Sequence of the second protein:
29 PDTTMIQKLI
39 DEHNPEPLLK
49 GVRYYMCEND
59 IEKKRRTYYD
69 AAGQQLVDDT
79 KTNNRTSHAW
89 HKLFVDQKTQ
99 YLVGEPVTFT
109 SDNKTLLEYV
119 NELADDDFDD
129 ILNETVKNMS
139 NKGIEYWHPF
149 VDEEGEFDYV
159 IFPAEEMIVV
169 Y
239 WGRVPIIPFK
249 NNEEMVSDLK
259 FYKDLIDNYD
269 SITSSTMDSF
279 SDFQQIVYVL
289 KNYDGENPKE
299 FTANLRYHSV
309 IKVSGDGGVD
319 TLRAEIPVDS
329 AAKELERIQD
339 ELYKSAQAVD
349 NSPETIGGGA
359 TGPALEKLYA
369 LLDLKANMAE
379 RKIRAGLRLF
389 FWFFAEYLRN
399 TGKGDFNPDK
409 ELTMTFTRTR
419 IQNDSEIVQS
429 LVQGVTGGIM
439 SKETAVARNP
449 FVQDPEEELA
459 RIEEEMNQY

Sequence of the first protein:
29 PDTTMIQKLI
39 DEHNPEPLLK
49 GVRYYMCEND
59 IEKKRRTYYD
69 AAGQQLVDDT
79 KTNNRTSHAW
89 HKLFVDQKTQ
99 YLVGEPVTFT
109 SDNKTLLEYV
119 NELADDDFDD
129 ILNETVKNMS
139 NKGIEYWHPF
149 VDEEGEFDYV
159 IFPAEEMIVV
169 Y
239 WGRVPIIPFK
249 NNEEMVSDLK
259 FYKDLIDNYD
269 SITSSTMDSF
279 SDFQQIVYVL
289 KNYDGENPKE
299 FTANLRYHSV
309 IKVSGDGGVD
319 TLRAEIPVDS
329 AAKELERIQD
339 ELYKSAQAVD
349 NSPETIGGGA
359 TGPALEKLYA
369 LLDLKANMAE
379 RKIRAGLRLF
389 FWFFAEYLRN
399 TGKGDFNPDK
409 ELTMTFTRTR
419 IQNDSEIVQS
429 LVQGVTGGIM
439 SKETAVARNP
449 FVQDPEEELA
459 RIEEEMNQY

Interface contacts:
Residue V311 in the first protein is in contact with residue L288 in the second protein (closest heavy-atom distance 2.8 Å).
Residue S85 in the first protein interacts with residue D262 in the second protein (closest heavy-atom distance 2.9 Å).
Residue N447 in the first protein contacts residue I437 in the second protein (closest heavy-atom distance 3.2 Å).
Residue A87 in the first protein is in contact with residue F259 in the second protein (closest heavy-atom distance 3.3 Å).
Residue S423 in the first protein interacts with residue S428 in the second protein (closest heavy-atom distance 3.0 Å).
Residue Q98 in the first protein contacts residue N375 in the second protein (closest heavy-atom distance 2.3 Å).
Residue M54 in the first protein contacts residue K258 in the second protein (closest heavy-atom distance 3.2 Å).
Residue N349 in the first protein is in contact with residue A368 in the second protein (closest heavy-atom distance 3.4 Å).
Residue V308 in the first protein is in contact with residue F299 in the second protein (closest heavy-atom distance 3.5 Å).
Residue S307 in the first protein interacts with residue V285 in the second protein (closest heavy-atom distance 3.0 Å).
Residue D94 in the first protein interacts with residue L372 in the second protein (closest heavy-atom distance 3.4 Å).
Residue D124 in the first protein is in contact with residue R386 in the second protein (closest heavy-atom distance 3.0 Å).
Residue T274 in the first protein is in contact with residue E332 in the second protein (closest heavy-atom distance 3.2 Å).
Residue M275 in the first protein contacts residue I270 in the second protein (closest heavy-atom distance 3.3 Å).
Residue I309 in the first protein contacts residue Y286 in the second protein (closest heavy-atom distance 2.9 Å).
Residue Q427 in the first protein interacts with residue Q431 in the second protein (closest heavy-atom distance 2.6 Å).
Residue K135 in the first protein interacts with residue E251 in the second protein (closest heavy-atom distance 3.6 Å).
Residue K135 in the first protein contacts residue E252 in the second protein (closest heavy-atom distance 2.9 Å).
Residue V308 in the first protein contacts residue L288 in the second protein (closest heavy-atom distance 3.5 Å).
Residue S307 in the first protein interacts with residue I284 in the second protein (closest heavy-atom distance 2.9 Å).
Residue Q282 in the first protein contacts residue S273 in the second protein (closest heavy-atom distance 3.4 Å).
Residue N349 in the first protein is in contact with residue K365 in the second protein (closest heavy-atom distance 3.5 Å).
Residue L91 in the first protein is in contact with residue K342 in the second protein (closest heavy-atom distance 3.2 Å).
Residue G357 in the first protein interacts with residue K365 in the second protein (closest heavy-atom distance 3.2 Å).
Residue I309 in the first protein interacts with residue L288 in the second protein (closest heavy-atom distance 2.9 Å).
Residue L333 in the first protein contacts residue R335 in the second protein (closest heavy-atom distance 3.5 Å).
Residue M275 in the first protein contacts residue N266 in the second protein (closest heavy-atom distance 3.1 Å).
Residue D125 in the first protein is in contact with residue R386 in the second protein (closest heavy-atom distance 2.8 Å).
Residue N447 in the first protein contacts residue M438 in the second protein (closest heavy-atom distance 3.5 Å).
Residue D128 in the first protein interacts with residue R379 in the second protein (closest heavy-atom distance 3.4 Å).
Residue D94 in the first protein interacts with residue M376 in the second protein (closest heavy-atom distance 3.4 Å).
Residue V311 in the first protein contacts residue N290 in the second protein (closest heavy-atom distance 3.2 Å).
Residue R459 in the first protein is in contact with residue E441 in the second protein (closest heavy-atom distance 3.4 Å).
Residue V311 in the first protein is in contact with residue K289 in the second protein (closest heavy-atom distance 3.4 Å).
Residue N131 in the first protein contacts residue R379 in the second protein (closest heavy-atom distance 3.1 Å).
Residue K440 in the first protein contacts residue G436 in the second protein (closest heavy-atom distance 3.6 Å).
Residue S307 in the first protein interacts with residue Y286 in the second protein (closest heavy-atom distance 2.8 Å).
Residue E132 in the first protein interacts with residue E251 in the second protein (closest heavy-atom distance 3.2 Å).
Residue L363 in the first protein interacts with residue K365 in the second protein (closest heavy-atom distance 3.5 Å).
Residue T271 in the first protein is in contact with residue R335 in the second protein (closest heavy-atom distance 3.4 Å).
Residue E132 in the first protein contacts residue K380 in the second protein (closest heavy-atom distance 3.0 Å).
Residue Y267 in the first protein interacts with residue E339 in the second protein (closest heavy-atom distance 2.5 Å).
Residue I309 in the first protein is in contact with residue V287 in the second protein (closest heavy-atom distance 3.5 Å).
Residue V430 in the first protein interacts with residue I437 in the second protein (closest heavy-atom distance 3.3 Å).
Residue K90 in the first protein contacts residue F259 in the second protein (closest heavy-atom distance 3.2 Å).
Residue S350 in the first protein is in contact with residue K342 in the second protein (closest heavy-atom distance 3.4 Å).
Residue V444 in the first protein contacts residue I437 in the second protein (closest heavy-atom distance 3.3 Å).
Residue E56 in the first protein contacts residue K258 in the second protein (closest heavy-atom distance 3.2 Å).
Residue R304 in the first protein is in contact with residue Y66 in the second protein (closest heavy-atom distance 3.3 Å).
Residue T84 in the first protein is in contact with residue N266 in the second protein (closest heavy-atom distance 2.8 Å).
Residue Q98 in the first protein interacts with residue L372 in the second protein (closest heavy-atom distance 3.5 Å).
Residue R304 in the first protein is in contact with residue T78 in the second protein (closest heavy-atom distance 3.2 Å).
Residue A443 in the first protein is in contact with residue I437 in the second protein (closest heavy-atom distance 3.5 Å).
Residue D128 in the first protein interacts with residue R386 in the second protein (closest heavy-atom distance 3.5 Å).
Residue R304 in the first protein contacts residue D76 in the second protein (closest heavy-atom distance 3.2 Å).
Residue T353 in the first protein is in contact with residue I354 in the second protein (closest heavy-atom distance 3.3 Å).
Residue F278 in the first protein contacts residue A329 in the second protein (closest heavy-atom distance 3.5 Å).
Residue Y341 in the first protein contacts residue K342 in the second protein (closest heavy-atom distance 3.2 Å).
Residue V308 in the first protein is in contact with residue Y286 in the second protein (closest heavy-atom distance 3.4 Å).
Residue N82 in the first protein contacts residue N266 in the second protein (closest heavy-atom distance 2.9 Å).

The following describes two proteins that form a bound complex.